Sequence of chain B:
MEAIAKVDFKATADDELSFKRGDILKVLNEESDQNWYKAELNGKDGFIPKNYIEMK

The following describes two proteins that form a bound complex.

Interface contacts:
Residue Y52 in chain B contacts residue V5 in chain A (closest heavy-atom distance 3.4 Å).
Residue D15 in chain B is in contact with residue R8 in chain A (closest heavy-atom distance 2.8 Å).
Residue N35 in chain B interacts with residue P7 in chain A (closest heavy-atom distance 4.8 Å).
Residue W36 in chain B interacts with residue V5 in chain A (closest heavy-atom distance 3.5 Å).
Residue F9 in chain B contacts residue V5 in chain A (closest heavy-atom distance 4.2 Å).
Residue Y52 in chain B contacts residue P4 in chain A (closest heavy-atom distance 3.7 Å).
Residue N51 in chain B interacts with residue P3 in chain A (closest heavy-atom distance 4.7 Å).
Residue N51 in chain B contacts residue P4 in chain A (closest heavy-atom distance 3.4 Å).
Residue K50 in chain B interacts with residue P6 in chain A (closest heavy-atom distance 4.1 Å).
Residue N35 in chain B is in contact with residue P6 in chain A (closest heavy-atom distance 3.8 Å).
Residue W36 in chain B contacts residue P7 in chain A (closest heavy-atom distance 3.1 Å).
Residue P49 in chain B is in contact with residue P6 in chain A (closest heavy-atom distance 4.0 Å).
Residue A13 in chain B contacts residue R8 in chain A (closest heavy-atom distance 5.0 Å).
Residue W36 in chain B contacts residue P6 in chain A (closest heavy-atom distance 3.0 Å).
Residue N51 in chain B is in contact with residue P6 in chain A (closest heavy-atom distance 3.9 Å).
Residue W36 in chain B is in contact with residue R8 in chain A (closest heavy-atom distance 3.6 Å).
Residue V7 in chain B contacts residue P3 in chain A (closest heavy-atom distance 3.8 Å).
Residue D33 in chain B is in contact with residue R9 in chain A (closest heavy-atom distance 2.8 Å).
Residue E16 in chain B interacts with residue R8 in chain A (closest heavy-atom distance 2.8 Å).
Residue P49 in chain B interacts with residue P4 in chain A (closest heavy-atom distance 4.6 Å).
Residue W36 in chain B is in contact with residue R9 in chain A (closest heavy-atom distance 5.0 Å).
Residue Y52 in chain B interacts with residue P3 in chain A (closest heavy-atom distance 3.4 Å).
Residue P49 in chain B interacts with residue V5 in chain A (closest heavy-atom distance 4.5 Å).
Residue N35 in chain B interacts with residue R9 in chain A (closest heavy-atom distance 2.9 Å).

Sequence of chain A:
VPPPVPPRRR